Residue-level contacts at the interface:
Residue Q7 in chain A interacts with residue E15 in chain B (closest heavy-atom distance 5.0 Å).

Sequence of chain B:
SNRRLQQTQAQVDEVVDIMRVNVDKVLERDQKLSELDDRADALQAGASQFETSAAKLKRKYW

The following describes two proteins that form a bound complex.

Sequence of chain A:
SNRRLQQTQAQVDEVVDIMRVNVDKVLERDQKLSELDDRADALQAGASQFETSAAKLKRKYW